Sequence of protein 2:
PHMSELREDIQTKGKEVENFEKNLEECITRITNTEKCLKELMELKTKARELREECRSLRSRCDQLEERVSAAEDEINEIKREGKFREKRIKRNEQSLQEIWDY

Interface contacts:
Residue L59 in protein 2 interacts with residue R60 in protein 1 (closest heavy-atom distance 3.6 Å).
Residue R62 in protein 2 is in contact with residue C63 in protein 1 (closest heavy-atom distance 3.4 Å).
Residue R62 in protein 2 contacts residue D64 in protein 1 (closest heavy-atom distance 3.0 Å).
Residue N24 in protein 2 is in contact with residue E22 in protein 1 (closest heavy-atom distance 3.0 Å).
Residue F21 in protein 2 contacts residue E22 in protein 1 (closest heavy-atom distance 3.1 Å).
Residue R31 in protein 2 interacts with residue E36 in protein 1 (closest heavy-atom distance 2.7 Å).
Residue R62 in protein 2 interacts with residue E67 in protein 1 (closest heavy-atom distance 3.0 Å).
Residue T35 in protein 2 is in contact with residue L39 in protein 1 (closest heavy-atom distance 3.7 Å).
Residue S97 in protein 2 is in contact with residue W102 in protein 1 (closest heavy-atom distance 3.8 Å).
Residue L42 in protein 2 contacts residue L39 in protein 1 (closest heavy-atom distance 3.7 Å).
Residue I101 in protein 2 interacts with residue L98 in protein 1 (closest heavy-atom distance 3.7 Å).
Residue T35 in protein 2 is in contact with residue E36 in protein 1 (closest heavy-atom distance 3.7 Å).
Residue I101 in protein 2 is in contact with residue I101 in protein 1 (closest heavy-atom distance 3.6 Å).
Residue D10 in protein 2 interacts with residue R8 in protein 1 (closest heavy-atom distance 3.6 Å).
Residue E55 in protein 2 interacts with residue R60 in protein 1 (closest heavy-atom distance 3.1 Å).
Residue K14 in protein 2 interacts with residue G15 in protein 1 (closest heavy-atom distance 3.7 Å).
Residue I101 in protein 2 interacts with residue W102 in protein 1 (closest heavy-atom distance 3.5 Å).
Residue S97 in protein 2 is in contact with residue L98 in protein 1 (closest heavy-atom distance 3.6 Å).
Residue L66 in protein 2 contacts residue E67 in protein 1 (closest heavy-atom distance 3.7 Å).
Residue E17 in protein 2 is in contact with residue E19 in protein 1 (closest heavy-atom distance 3.4 Å).
Residue C28 in protein 2 interacts with residue I29 in protein 1 (closest heavy-atom distance 3.7 Å).
Residue R90 in protein 2 contacts residue E88 in protein 1 (closest heavy-atom distance 2.8 Å).
Residue R87 in protein 2 interacts with residue I91 in protein 1 (closest heavy-atom distance 3.5 Å).
Residue N94 in protein 2 interacts with residue N94 in protein 1 (closest heavy-atom distance 3.7 Å).
Residue R90 in protein 2 is in contact with residue E95 in protein 1 (closest heavy-atom distance 2.8 Å).
Residue R62 in protein 2 is in contact with residue R60 in protein 1 (closest heavy-atom distance 3.7 Å).
Residue K14 in protein 2 contacts residue I11 in protein 1 (closest heavy-atom distance 3.5 Å).
Residue N94 in protein 2 is in contact with residue L98 in protein 1 (closest heavy-atom distance 3.4 Å).
Residue V70 in protein 2 interacts with residue V70 in protein 1 (closest heavy-atom distance 3.7 Å).
Residue F21 in protein 2 is in contact with residue F21 in protein 1 (closest heavy-atom distance 3.4 Å).
Residue F21 in protein 2 is in contact with residue L25 in protein 1 (closest heavy-atom distance 3.6 Å).
Residue E17 in protein 2 is in contact with residue G15 in protein 1 (closest heavy-atom distance 3.0 Å).
Residue R87 in protein 2 contacts residue G84 in protein 1 (closest heavy-atom distance 3.6 Å).
Residue T35 in protein 2 contacts residue T35 in protein 1 (closest heavy-atom distance 3.4 Å).
Residue A73 in protein 2 contacts residue I77 in protein 1 (closest heavy-atom distance 3.7 Å).
Residue E41 in protein 2 interacts with residue K46 in protein 1 (closest heavy-atom distance 2.8 Å).
Residue L52 in protein 2 contacts residue L52 in protein 1 (closest heavy-atom distance 3.8 Å).
Residue E17 in protein 2 interacts with residue E22 in protein 1 (closest heavy-atom distance 3.4 Å).
Residue R31 in protein 2 interacts with residue I29 in protein 1 (closest heavy-atom distance 3.5 Å).
Residue R69 in protein 2 contacts residue S71 in protein 1 (closest heavy-atom distance 2.8 Å).
Residue I80 in protein 2 interacts with residue I80 in protein 1 (closest heavy-atom distance 3.7 Å).
Residue L39 in protein 2 contacts residue L39 in protein 1 (closest heavy-atom distance 3.8 Å).
Residue N24 in protein 2 interacts with residue L25 in protein 1 (closest heavy-atom distance 3.6 Å).
Residue R31 in protein 2 contacts residue T33 in protein 1 (closest heavy-atom distance 2.7 Å).
Residue L59 in protein 2 contacts residue L59 in protein 1 (closest heavy-atom distance 3.6 Å).
Residue N20 in protein 2 contacts residue E22 in protein 1 (closest heavy-atom distance 3.2 Å).
Residue L42 in protein 2 contacts residue L42 in protein 1 (closest heavy-atom distance 3.5 Å).
Residue L52 in protein 2 is in contact with residue R53 in protein 1 (closest heavy-atom distance 3.7 Å).
Residue R69 in protein 2 is in contact with residue V70 in protein 1 (closest heavy-atom distance 3.8 Å).
Residue L45 in protein 2 contacts residue L45 in protein 1 (closest heavy-atom distance 3.8 Å).
Residue E6 in protein 2 interacts with residue R8 in protein 1 (closest heavy-atom distance 3.0 Å).
Residue N94 in protein 2 contacts residue E95 in protein 1 (closest heavy-atom distance 3.5 Å).
Residue E76 in protein 2 is in contact with residue I77 in protein 1 (closest heavy-atom distance 3.7 Å).
Residue R69 in protein 2 is in contact with residue E74 in protein 1 (closest heavy-atom distance 3.0 Å).
Residue E76 in protein 2 interacts with residue K81 in protein 1 (closest heavy-atom distance 3.1 Å).
Residue E17 in protein 2 interacts with residue V18 in protein 1 (closest heavy-atom distance 3.6 Å).
Residue L25 in protein 2 contacts residue L25 in protein 1 (closest heavy-atom distance 3.5 Å).
Residue E55 in protein 2 interacts with residue C56 in protein 1 (closest heavy-atom distance 3.4 Å).
Residue C28 in protein 2 contacts residue L25 in protein 1 (closest heavy-atom distance 3.8 Å).
Residue C28 in protein 2 contacts residue I32 in protein 1 (closest heavy-atom distance 3.3 Å).

This data describes a binding interaction between two proteins.

Sequence of protein 1:
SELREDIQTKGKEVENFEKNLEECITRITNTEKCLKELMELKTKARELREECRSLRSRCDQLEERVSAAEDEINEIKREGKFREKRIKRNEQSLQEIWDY